The following describes two proteins that form a bound complex.

Sequence of the first protein:
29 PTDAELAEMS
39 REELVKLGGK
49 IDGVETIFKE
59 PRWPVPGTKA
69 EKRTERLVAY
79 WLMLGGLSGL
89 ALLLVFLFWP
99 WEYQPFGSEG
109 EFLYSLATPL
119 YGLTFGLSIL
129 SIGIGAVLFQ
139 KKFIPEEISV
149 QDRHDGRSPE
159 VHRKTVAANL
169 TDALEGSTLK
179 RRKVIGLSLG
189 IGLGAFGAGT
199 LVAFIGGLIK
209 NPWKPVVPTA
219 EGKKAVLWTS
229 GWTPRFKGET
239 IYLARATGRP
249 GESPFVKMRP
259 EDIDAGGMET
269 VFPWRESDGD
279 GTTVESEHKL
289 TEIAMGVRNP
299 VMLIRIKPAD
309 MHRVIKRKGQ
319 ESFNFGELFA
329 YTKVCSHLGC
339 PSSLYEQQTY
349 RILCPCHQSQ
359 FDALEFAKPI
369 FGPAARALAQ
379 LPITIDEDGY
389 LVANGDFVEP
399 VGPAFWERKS

Contacts between the two chains:
Residue Q345 in the first protein interacts with residue R95 in the second protein (closest heavy-atom distance 2.5 Å).
Residue M256 in the first protein interacts with residue K108 in the second protein (closest heavy-atom distance 2.8 Å).
Residue R243 in the first protein interacts with residue P106 in the second protein (closest heavy-atom distance 4.0 Å).
Residue D262 in the first protein contacts residue G101 in the second protein (closest heavy-atom distance 2.1 Å).
Residue K255 in the first protein interacts with residue P109 in the second protein (closest heavy-atom distance 3.7 Å).
Residue E344 in the first protein is in contact with residue R95 in the second protein (closest heavy-atom distance 2.8 Å).
Residue I261 in the first protein contacts residue H111 in the second protein (closest heavy-atom distance 3.5 Å).
Residue D262 in the first protein contacts residue E102 in the second protein (closest heavy-atom distance 1.2 Å).
Residue R243 in the first protein interacts with residue S107 in the second protein (closest heavy-atom distance 0.9 Å).
Residue D262 in the first protein is in contact with residue A103 in the second protein (closest heavy-atom distance 3.4 Å).
Residue K255 in the first protein interacts with residue K108 in the second protein (closest heavy-atom distance 1.4 Å).
Residue V269 in the first protein interacts with residue P109 in the second protein (closest heavy-atom distance 4.0 Å).
Residue Q345 in the first protein contacts residue G94 in the second protein (closest heavy-atom distance 2.2 Å).
Residue Y343 in the first protein interacts with residue P97 in the second protein (closest heavy-atom distance 3.7 Å).
Residue D260 in the first protein contacts residue Q104 in the second protein (closest heavy-atom distance 3.2 Å).
Residue Q345 in the first protein contacts residue S92 in the second protein (closest heavy-atom distance 2.1 Å).
Residue E259 in the first protein interacts with residue A105 in the second protein (closest heavy-atom distance 4.0 Å).
Residue F104 in the first protein contacts residue A126 in the second protein (closest heavy-atom distance 1.3 Å).
Residue M266 in the first protein is in contact with residue H111 in the second protein (closest heavy-atom distance 4.0 Å).
Residue V254 in the first protein interacts with residue S107 in the second protein (closest heavy-atom distance 3.9 Å).
Residue Q345 in the first protein is in contact with residue T93 in the second protein (closest heavy-atom distance 3.6 Å).
Residue M256 in the first protein interacts with residue S107 in the second protein (closest heavy-atom distance 3.7 Å).
Residue G264 in the first protein interacts with residue A98 in the second protein (closest heavy-atom distance 3.0 Å).
Residue D260 in the first protein is in contact with residue A105 in the second protein (closest heavy-atom distance 2.3 Å).
Residue E267 in the first protein interacts with residue P109 in the second protein (closest heavy-atom distance 3.6 Å).
Residue E267 in the first protein contacts residue H111 in the second protein (closest heavy-atom distance 1.3 Å).
Residue P353 in the first protein contacts residue S63 in the second protein (closest heavy-atom distance 3.0 Å).
Residue M256 in the first protein contacts residue P109 in the second protein (closest heavy-atom distance 0.7 Å).
Residue Q345 in the first protein contacts residue P97 in the second protein (closest heavy-atom distance 3.7 Å).
Residue D260 in the first protein is in contact with residue K108 in the second protein (closest heavy-atom distance 4.0 Å).
Residue E259 in the first protein contacts residue A103 in the second protein (closest heavy-atom distance 3.7 Å).
Residue E267 in the first protein is in contact with residue F112 in the second protein (closest heavy-atom distance 3.3 Å).
Residue V254 in the first protein interacts with residue K108 in the second protein (closest heavy-atom distance 3.2 Å).
Residue K255 in the first protein is in contact with residue S107 in the second protein (closest heavy-atom distance 2.6 Å).
Residue D260 in the first protein contacts residue S107 in the second protein (closest heavy-atom distance 2.7 Å).
Residue R247 in the first protein interacts with residue T52 in the second protein (closest heavy-atom distance 3.4 Å).
Residue D260 in the first protein is in contact with residue P109 in the second protein (closest heavy-atom distance 3.2 Å).
Residue R243 in the first protein interacts with residue P110 in the second protein (closest heavy-atom distance 3.0 Å).
Residue M256 in the first protein interacts with residue P110 in the second protein (closest heavy-atom distance 2.7 Å).
Residue Q345 in the first protein is in contact with residue M96 in the second protein (closest heavy-atom distance 2.7 Å).
Residue R243 in the first protein interacts with residue P109 in the second protein (closest heavy-atom distance 2.4 Å).
Residue F104 in the first protein contacts residue N127 in the second protein (closest heavy-atom distance 1.5 Å).
Residue F104 in the first protein interacts with residue G128 in the second protein (closest heavy-atom distance 1.1 Å).
Residue E259 in the first protein is in contact with residue Q104 in the second protein (closest heavy-atom distance 4.0 Å).
Residue I261 in the first protein is in contact with residue P109 in the second protein (closest heavy-atom distance 3.8 Å).
Residue I261 in the first protein contacts residue P110 in the second protein (closest heavy-atom distance 3.6 Å).
Residue D260 in the first protein is in contact with residue P106 in the second protein (closest heavy-atom distance 3.9 Å).
Residue R247 in the first protein contacts residue R51 in the second protein (closest heavy-atom distance 3.2 Å).
Residue G265 in the first protein is in contact with residue A98 in the second protein (closest heavy-atom distance 4.0 Å).
Residue S341 in the first protein is in contact with residue S63 in the second protein (closest heavy-atom distance 3.6 Å).
Residue R243 in the first protein is in contact with residue K108 in the second protein (closest heavy-atom distance 1.0 Å).
Residue L342 in the first protein is in contact with residue C64 in the second protein (closest heavy-atom distance 3.8 Å).
Residue E267 in the first protein interacts with residue P110 in the second protein (closest heavy-atom distance 1.2 Å).
Residue R247 in the first protein is in contact with residue Q55 in the second protein (closest heavy-atom distance 3.6 Å).
Residue L342 in the first protein is in contact with residue S63 in the second protein (closest heavy-atom distance 3.5 Å).
Residue R247 in the first protein contacts residue L56 in the second protein (closest heavy-atom distance 3.8 Å).
Residue R257 in the first protein interacts with residue S107 in the second protein (closest heavy-atom distance 3.9 Å).
Residue L351 in the first protein contacts residue V72 in the second protein (closest heavy-atom distance 3.1 Å).
Residue Q346 in the first protein is in contact with residue G94 in the second protein (closest heavy-atom distance 3.8 Å).
Residue G265 in the first protein interacts with residue H111 in the second protein (closest heavy-atom distance 3.6 Å).

Sequence of the second protein:
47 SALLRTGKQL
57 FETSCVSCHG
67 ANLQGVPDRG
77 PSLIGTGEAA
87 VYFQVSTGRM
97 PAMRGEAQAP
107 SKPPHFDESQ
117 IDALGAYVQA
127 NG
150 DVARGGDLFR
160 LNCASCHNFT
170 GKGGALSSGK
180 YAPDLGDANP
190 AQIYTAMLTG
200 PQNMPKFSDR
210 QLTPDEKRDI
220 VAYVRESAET